Sequence of protein 2:
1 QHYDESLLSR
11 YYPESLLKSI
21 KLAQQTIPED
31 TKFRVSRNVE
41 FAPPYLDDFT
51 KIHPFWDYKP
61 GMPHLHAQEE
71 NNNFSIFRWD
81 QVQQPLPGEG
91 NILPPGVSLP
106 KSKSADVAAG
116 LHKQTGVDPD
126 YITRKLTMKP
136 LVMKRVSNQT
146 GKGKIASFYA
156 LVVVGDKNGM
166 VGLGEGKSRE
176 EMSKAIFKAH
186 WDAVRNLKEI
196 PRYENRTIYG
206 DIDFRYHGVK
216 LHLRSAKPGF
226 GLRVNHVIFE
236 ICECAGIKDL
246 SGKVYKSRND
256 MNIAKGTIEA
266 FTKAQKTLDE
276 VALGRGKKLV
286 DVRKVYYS

Contacts between the two chains:
Residue A23 in protein 2 interacts with residue N8 in protein 1 (closest heavy-atom distance 3.8 Å).
Residue D48 in protein 2 interacts with residue Y5 in protein 1 (closest heavy-atom distance 3.7 Å).
Residue F49 in protein 2 contacts residue V12 in protein 1 (closest heavy-atom distance 4.1 Å).
Residue F41 in protein 2 contacts residue V12 in protein 1 (closest heavy-atom distance 3.7 Å).
Residue E40 in protein 2 interacts with residue F42 in protein 1 (closest heavy-atom distance 4.3 Å).
Residue T26 in protein 2 is in contact with residue Y52 in protein 1 (closest heavy-atom distance 4.2 Å).
Residue H66 in protein 2 interacts with residue S117 in protein 1 (closest heavy-atom distance 3.4 Å).
Residue F41 in protein 2 interacts with residue R49 in protein 1 (closest heavy-atom distance 3.4 Å).
Residue L8 in protein 2 contacts residue P6 in protein 1 (closest heavy-atom distance 4.1 Å).
Residue R34 in protein 2 interacts with residue Y14 in protein 1 (closest heavy-atom distance 3.5 Å).
Residue F41 in protein 2 is in contact with residue F42 in protein 1 (closest heavy-atom distance 3.5 Å).
Residue I20 in protein 2 is in contact with residue P6 in protein 1 (closest heavy-atom distance 3.7 Å).
Residue Y12 in protein 2 contacts residue P6 in protein 1 (closest heavy-atom distance 3.1 Å).
Residue Y11 in protein 2 is in contact with residue T2 in protein 1 (closest heavy-atom distance 3.0 Å).
Residue F33 in protein 2 interacts with residue Y14 in protein 1 (closest heavy-atom distance 3.5 Å).
Residue I27 in protein 2 interacts with residue Y52 in protein 1 (closest heavy-atom distance 3.8 Å).
Residue Y12 in protein 2 is in contact with residue Y5 in protein 1 (closest heavy-atom distance 3.6 Å).
Residue T31 in protein 2 contacts residue L17 in protein 1 (closest heavy-atom distance 3.7 Å).
Residue F49 in protein 2 contacts residue Y13 in protein 1 (closest heavy-atom distance 4.0 Å).
Residue A23 in protein 2 is in contact with residue Y53 in protein 1 (closest heavy-atom distance 4.0 Å).
Residue F33 in protein 2 is in contact with residue A11 in protein 1 (closest heavy-atom distance 3.5 Å).
Residue Q68 in protein 2 contacts residue H116 in protein 1 (closest heavy-atom distance 3.3 Å).
Residue Q68 in protein 2 contacts residue K115 in protein 1 (closest heavy-atom distance 3.9 Å).
Residue Y45 in protein 2 contacts residue Y13 in protein 1 (closest heavy-atom distance 2.6 Å).
Residue V35 in protein 2 is in contact with residue Y14 in protein 1 (closest heavy-atom distance 4.2 Å).
Residue F33 in protein 2 is in contact with residue L17 in protein 1 (closest heavy-atom distance 4.0 Å).
Residue S36 in protein 2 interacts with residue A15 in protein 1 (closest heavy-atom distance 3.7 Å).
Residue F41 in protein 2 interacts with residue D45 in protein 1 (closest heavy-atom distance 3.6 Å).
Residue F33 in protein 2 contacts residue V7 in protein 1 (closest heavy-atom distance 4.0 Å).
Residue Q1 in protein 2 interacts with residue E10 in protein 1 (closest heavy-atom distance 3.2 Å).
Residue P28 in protein 2 contacts residue Y52 in protein 1 (closest heavy-atom distance 3.8 Å).
Residue D47 in protein 2 is in contact with residue Y13 in protein 1 (closest heavy-atom distance 2.6 Å).
Residue Y11 in protein 2 interacts with residue P4 in protein 1 (closest heavy-atom distance 3.6 Å).
Residue I27 in protein 2 is in contact with residue A11 in protein 1 (closest heavy-atom distance 4.2 Å).
Residue D48 in protein 2 interacts with residue R3 in protein 1 (closest heavy-atom distance 2.9 Å).
Residue Y11 in protein 2 contacts residue R3 in protein 1 (closest heavy-atom distance 3.8 Å).
Residue I27 in protein 2 contacts residue V7 in protein 1 (closest heavy-atom distance 3.7 Å).
Residue Y12 in protein 2 interacts with residue P4 in protein 1 (closest heavy-atom distance 3.2 Å).
Residue L46 in protein 2 is in contact with residue Y5 in protein 1 (closest heavy-atom distance 3.4 Å).
Residue L7 in protein 2 interacts with residue P4 in protein 1 (closest heavy-atom distance 4.0 Å).
Residue L46 in protein 2 is in contact with residue Y13 in protein 1 (closest heavy-atom distance 3.2 Å).
Residue P43 in protein 2 is in contact with residue Y13 in protein 1 (closest heavy-atom distance 3.7 Å).
Residue V39 in protein 2 is in contact with residue D45 in protein 1 (closest heavy-atom distance 4.0 Å).
Residue Y3 in protein 2 contacts residue P4 in protein 1 (closest heavy-atom distance 3.5 Å).
Residue Y12 in protein 2 interacts with residue R3 in protein 1 (closest heavy-atom distance 4.1 Å).
Residue R34 in protein 2 contacts residue A15 in protein 1 (closest heavy-atom distance 2.8 Å).
Residue I20 in protein 2 is in contact with residue N8 in protein 1 (closest heavy-atom distance 3.6 Å).
Residue V39 in protein 2 interacts with residue D41 in protein 1 (closest heavy-atom distance 3.9 Å).
Residue H2 in protein 2 is in contact with residue V7 in protein 1 (closest heavy-atom distance 3.9 Å).
Residue A42 in protein 2 interacts with residue Y13 in protein 1 (closest heavy-atom distance 3.7 Å).
Residue A42 in protein 2 interacts with residue V12 in protein 1 (closest heavy-atom distance 3.5 Å).
Residue F41 in protein 2 contacts residue F46 in protein 1 (closest heavy-atom distance 3.9 Å).
Residue Y3 in protein 2 interacts with residue P6 in protein 1 (closest heavy-atom distance 4.2 Å).
Residue I27 in protein 2 contacts residue L17 in protein 1 (closest heavy-atom distance 4.0 Å).
Residue T26 in protein 2 interacts with residue Y53 in protein 1 (closest heavy-atom distance 4.0 Å).
Residue S19 in protein 2 contacts residue N8 in protein 1 (closest heavy-atom distance 4.1 Å).
Residue Q1 in protein 2 interacts with residue V7 in protein 1 (closest heavy-atom distance 3.6 Å).
Residue F33 in protein 2 is in contact with residue E10 in protein 1 (closest heavy-atom distance 4.2 Å).
Residue Y3 in protein 2 is in contact with residue Y5 in protein 1 (closest heavy-atom distance 3.4 Å).
Residue V39 in protein 2 interacts with residue F42 in protein 1 (closest heavy-atom distance 4.3 Å).

These two protein chains interact to form a complex.

Sequence of protein 1:
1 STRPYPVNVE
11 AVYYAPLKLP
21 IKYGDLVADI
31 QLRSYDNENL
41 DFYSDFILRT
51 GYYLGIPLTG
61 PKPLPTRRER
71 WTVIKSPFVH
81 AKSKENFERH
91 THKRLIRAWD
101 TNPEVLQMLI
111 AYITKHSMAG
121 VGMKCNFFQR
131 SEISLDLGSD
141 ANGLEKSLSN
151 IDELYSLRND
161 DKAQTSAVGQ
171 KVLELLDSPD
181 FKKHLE